Sequence of chain B:
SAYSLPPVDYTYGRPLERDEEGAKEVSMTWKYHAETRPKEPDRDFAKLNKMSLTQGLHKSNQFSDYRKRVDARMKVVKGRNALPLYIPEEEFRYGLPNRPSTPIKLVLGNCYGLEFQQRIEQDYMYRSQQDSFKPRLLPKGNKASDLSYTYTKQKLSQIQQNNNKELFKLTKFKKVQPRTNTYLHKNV

The following describes two proteins that form a bound complex.

Contacts between the two chains:
Residue G34 in chain A is in contact with residue Y154 in chain B (closest heavy-atom distance 4.6 Å).
Residue H37 in chain A contacts residue R157 in chain B (closest heavy-atom distance 3.2 Å).
Residue R58 in chain A contacts residue I150 in chain B (closest heavy-atom distance 4.6 Å).
Residue Y36 in chain A interacts with residue Y154 in chain B (closest heavy-atom distance 2.8 Å).
Residue R58 in chain A contacts residue R149 in chain B (closest heavy-atom distance 5.0 Å).
Residue G56 in chain A interacts with residue Q147 in chain B (closest heavy-atom distance 4.6 Å).
Residue T35 in chain A contacts residue R157 in chain B (closest heavy-atom distance 4.4 Å).
Residue Y36 in chain A is in contact with residue R157 in chain B (closest heavy-atom distance 3.4 Å).
Residue T35 in chain A contacts residue I150 in chain B (closest heavy-atom distance 4.9 Å).
Residue T35 in chain A interacts with residue D153 in chain B (closest heavy-atom distance 4.7 Å).
Residue T35 in chain A is in contact with residue Y154 in chain B (closest heavy-atom distance 3.1 Å).
Residue G56 in chain A is in contact with residue I150 in chain B (closest heavy-atom distance 3.7 Å).

Sequence of chain A:
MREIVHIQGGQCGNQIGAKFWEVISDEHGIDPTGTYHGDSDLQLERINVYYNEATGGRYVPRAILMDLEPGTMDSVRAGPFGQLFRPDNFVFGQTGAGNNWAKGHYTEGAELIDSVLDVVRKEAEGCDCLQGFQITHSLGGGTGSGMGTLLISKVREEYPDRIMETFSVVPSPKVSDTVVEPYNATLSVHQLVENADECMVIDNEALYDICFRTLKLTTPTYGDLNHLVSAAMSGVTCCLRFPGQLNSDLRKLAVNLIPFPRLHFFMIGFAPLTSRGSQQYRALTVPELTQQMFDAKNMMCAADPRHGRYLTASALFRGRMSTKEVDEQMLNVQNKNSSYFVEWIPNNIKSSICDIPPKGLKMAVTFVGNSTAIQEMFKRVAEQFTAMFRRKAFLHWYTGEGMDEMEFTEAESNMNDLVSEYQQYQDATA